Sequence of the second protein:
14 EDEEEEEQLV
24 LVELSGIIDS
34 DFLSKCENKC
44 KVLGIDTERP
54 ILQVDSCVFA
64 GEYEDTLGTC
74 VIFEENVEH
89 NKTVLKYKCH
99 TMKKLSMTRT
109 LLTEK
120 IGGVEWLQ

Interface contacts:
Residue N1332 in the first protein contacts residue S28 in the second protein (closest heavy-atom distance 3.6 Å).
Residue A1404 in the first protein contacts residue L126 in the second protein (closest heavy-atom distance 3.0 Å).
Residue C1336 in the first protein interacts with residue I31 in the second protein (closest heavy-atom distance 3.5 Å).
Residue L1403 in the first protein is in contact with residue E124 in the second protein (closest heavy-atom distance 3.3 Å).
Residue N1384 in the first protein is in contact with residue S59 in the second protein (closest heavy-atom distance 3.1 Å).
Residue N1332 in the first protein contacts residue I30 in the second protein (closest heavy-atom distance 2.9 Å).
Residue P1390 in the first protein interacts with residue Q56 in the second protein (closest heavy-atom distance 3.6 Å).
Residue V1402 in the first protein interacts with residue L109 in the second protein (closest heavy-atom distance 3.4 Å).
Residue V1402 in the first protein interacts with residue L110 in the second protein (closest heavy-atom distance 3.7 Å).
Residue I1389 in the first protein contacts residue Q56 in the second protein (closest heavy-atom distance 3.2 Å).
Residue I1405 in the first protein contacts residue T106 in the second protein (closest heavy-atom distance 3.5 Å).
Residue A1381 in the first protein contacts residue F35 in the second protein (closest heavy-atom distance 3.7 Å).
Residue Y1400 in the first protein is in contact with residue T111 in the second protein (closest heavy-atom distance 3.4 Å).
Residue L2060 in the first protein interacts with residue D49 in the second protein (closest heavy-atom distance 3.5 Å).
Residue V2058 in the first protein interacts with residue Y66 in the second protein (closest heavy-atom distance 3.2 Å).
Residue N1332 in the first protein contacts residue G29 in the second protein (closest heavy-atom distance 2.8 Å).
Residue Q1328 in the first protein contacts residue E26 in the second protein (closest heavy-atom distance 3.6 Å).
Residue D1410 in the first protein interacts with residue W125 in the second protein (closest heavy-atom distance 3.5 Å).
Residue R1401 in the first protein interacts with residue K113 in the second protein (closest heavy-atom distance 3.7 Å).
Residue P2064 in the first protein is in contact with residue D68 in the second protein (closest heavy-atom distance 3.2 Å).
Residue F1378 in the first protein contacts residue I31 in the second protein (closest heavy-atom distance 3.7 Å).
Residue R1401 in the first protein interacts with residue T111 in the second protein (closest heavy-atom distance 2.5 Å).
Residue I1389 in the first protein interacts with residue V61 in the second protein (closest heavy-atom distance 3.7 Å).
Residue Q1342 in the first protein interacts with residue L109 in the second protein (closest heavy-atom distance 3.5 Å).
Residue V1402 in the first protein is in contact with residue E124 in the second protein (closest heavy-atom distance 3.0 Å).
Residue L1382 in the first protein contacts residue F35 in the second protein (closest heavy-atom distance 3.5 Å).
Residue D1407 in the first protein interacts with residue Q127 in the second protein (closest heavy-atom distance 3.6 Å).
Residue S1385 in the first protein interacts with residue D58 in the second protein (closest heavy-atom distance 3.7 Å).
Residue R1399 in the first protein interacts with residue K113 in the second protein (closest heavy-atom distance 3.0 Å).
Residue A1404 in the first protein is in contact with residue E124 in the second protein (closest heavy-atom distance 2.9 Å).
Residue A1398 in the first protein contacts residue K113 in the second protein (closest heavy-atom distance 3.3 Å).
Residue A1404 in the first protein is in contact with residue W125 in the second protein (closest heavy-atom distance 3.4 Å).
Residue F2061 in the first protein is in contact with residue K101 in the second protein (closest heavy-atom distance 3.7 Å).
Residue C1336 in the first protein interacts with residue G29 in the second protein (closest heavy-atom distance 3.7 Å).
Residue L1382 in the first protein interacts with residue D58 in the second protein (closest heavy-atom distance 3.1 Å).
Residue V1402 in the first protein interacts with residue V123 in the second protein (closest heavy-atom distance 3.6 Å).
Residue F1397 in the first protein interacts with residue I120 in the second protein (closest heavy-atom distance 3.2 Å).
Residue S1380 in the first protein interacts with residue D34 in the second protein (closest heavy-atom distance 3.5 Å).
Residue R1401 in the first protein contacts residue L109 in the second protein (closest heavy-atom distance 3.6 Å).
Residue S1380 in the first protein contacts residue D32 in the second protein (closest heavy-atom distance 3.0 Å).
Residue Y1400 in the first protein is in contact with residue E112 in the second protein (closest heavy-atom distance 3.6 Å).
Residue R1401 in the first protein interacts with residue I120 in the second protein (closest heavy-atom distance 3.6 Å).
Residue G1406 in the first protein contacts residue Q127 in the second protein (closest heavy-atom distance 3.6 Å).
Residue N1332 in the first protein is in contact with residue I31 in the second protein (closest heavy-atom distance 3.3 Å).
Residue L1393 in the first protein interacts with residue L46 in the second protein (closest heavy-atom distance 3.5 Å).
Residue R1401 in the first protein contacts residue L110 in the second protein (closest heavy-atom distance 3.4 Å).
Residue R1399 in the first protein contacts residue E112 in the second protein (closest heavy-atom distance 2.8 Å).
Residue Q1328 in the first protein interacts with residue S28 in the second protein (closest heavy-atom distance 3.2 Å).
Residue G1406 in the first protein contacts residue L126 in the second protein (closest heavy-atom distance 2.8 Å).
Residue V2058 in the first protein interacts with residue D68 in the second protein (closest heavy-atom distance 3.2 Å).
Residue V1335 in the first protein contacts residue G29 in the second protein (closest heavy-atom distance 3.6 Å).
Residue S1380 in the first protein is in contact with residue F35 in the second protein (closest heavy-atom distance 3.2 Å).
Residue D1410 in the first protein interacts with residue Q127 in the second protein (closest heavy-atom distance 3.0 Å).
Residue L1393 in the first protein interacts with residue I54 in the second protein (closest heavy-atom distance 3.5 Å).
Residue F1397 in the first protein interacts with residue G122 in the second protein (closest heavy-atom distance 3.2 Å).
Residue E1339 in the first protein interacts with residue R107 in the second protein (closest heavy-atom distance 2.6 Å).
Residue L1403 in the first protein contacts residue L109 in the second protein (closest heavy-atom distance 2.5 Å).
Residue F2061 in the first protein is in contact with residue Q21 in the second protein (closest heavy-atom distance 3.3 Å).
Residue L1403 in the first protein interacts with residue T108 in the second protein (closest heavy-atom distance 3.2 Å).
Residue S1385 in the first protein interacts with residue S59 in the second protein (closest heavy-atom distance 3.1 Å).

Sequence of the first protein:
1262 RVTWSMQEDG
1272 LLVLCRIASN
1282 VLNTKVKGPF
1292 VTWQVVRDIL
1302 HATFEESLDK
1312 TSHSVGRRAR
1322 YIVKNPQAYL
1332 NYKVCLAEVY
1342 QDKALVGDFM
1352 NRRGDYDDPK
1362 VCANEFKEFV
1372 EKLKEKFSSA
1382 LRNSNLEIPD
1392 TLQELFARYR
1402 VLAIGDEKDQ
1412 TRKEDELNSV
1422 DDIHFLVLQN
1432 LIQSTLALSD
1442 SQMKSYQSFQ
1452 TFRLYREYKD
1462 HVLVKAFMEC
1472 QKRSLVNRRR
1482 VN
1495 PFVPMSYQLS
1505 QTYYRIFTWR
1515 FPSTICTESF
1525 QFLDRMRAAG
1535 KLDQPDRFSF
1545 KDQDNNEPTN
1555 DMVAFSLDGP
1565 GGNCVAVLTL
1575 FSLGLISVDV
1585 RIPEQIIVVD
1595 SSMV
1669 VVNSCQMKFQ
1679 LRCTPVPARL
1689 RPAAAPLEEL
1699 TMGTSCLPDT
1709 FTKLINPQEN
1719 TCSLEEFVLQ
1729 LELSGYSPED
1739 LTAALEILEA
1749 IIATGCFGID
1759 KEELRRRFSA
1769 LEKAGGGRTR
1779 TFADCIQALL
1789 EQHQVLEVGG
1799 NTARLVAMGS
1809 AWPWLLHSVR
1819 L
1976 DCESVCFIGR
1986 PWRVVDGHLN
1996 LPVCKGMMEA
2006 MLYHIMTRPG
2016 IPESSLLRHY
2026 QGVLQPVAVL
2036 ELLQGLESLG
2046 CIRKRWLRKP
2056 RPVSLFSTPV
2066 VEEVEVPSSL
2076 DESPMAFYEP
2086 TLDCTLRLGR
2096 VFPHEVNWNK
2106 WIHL

The following describes two proteins that form a bound complex.